Sequence of protein 2:
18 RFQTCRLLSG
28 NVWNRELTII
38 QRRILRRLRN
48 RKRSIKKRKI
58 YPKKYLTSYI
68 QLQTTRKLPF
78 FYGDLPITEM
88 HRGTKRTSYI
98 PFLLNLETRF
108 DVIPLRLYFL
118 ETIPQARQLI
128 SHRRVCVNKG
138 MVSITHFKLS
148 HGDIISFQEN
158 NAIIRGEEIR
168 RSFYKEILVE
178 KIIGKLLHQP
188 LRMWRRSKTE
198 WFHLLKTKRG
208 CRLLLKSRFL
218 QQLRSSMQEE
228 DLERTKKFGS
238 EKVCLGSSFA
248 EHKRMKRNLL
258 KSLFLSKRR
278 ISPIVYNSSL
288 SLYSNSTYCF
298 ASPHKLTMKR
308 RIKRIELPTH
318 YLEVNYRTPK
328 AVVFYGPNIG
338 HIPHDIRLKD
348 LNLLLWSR

Sequence of protein 1:
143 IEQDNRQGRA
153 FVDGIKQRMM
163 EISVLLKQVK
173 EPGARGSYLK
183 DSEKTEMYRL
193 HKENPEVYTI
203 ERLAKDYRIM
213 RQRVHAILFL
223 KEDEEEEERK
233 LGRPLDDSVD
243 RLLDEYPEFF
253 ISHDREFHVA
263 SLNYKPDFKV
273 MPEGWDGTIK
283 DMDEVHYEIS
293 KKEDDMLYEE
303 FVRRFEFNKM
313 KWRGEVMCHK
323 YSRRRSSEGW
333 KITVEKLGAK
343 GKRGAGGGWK

These two protein chains interact to form a complex.

Interface contacts:
Residue K178 in protein 2 is in contact with residue Y248 in protein 1 (closest heavy-atom distance 3.2 Å).
Residue L319 in protein 2 is in contact with residue R215 in protein 1 (closest heavy-atom distance 3.1 Å).
Residue F331 in protein 2 interacts with residue M212 in protein 1 (closest heavy-atom distance 3.4 Å).
Residue V282 in protein 2 contacts residue Q149 in protein 1 (closest heavy-atom distance 3.4 Å).
Residue R221 in protein 2 contacts residue E247 in protein 1 (closest heavy-atom distance 3.5 Å).
Residue R324 in protein 2 interacts with residue D238 in protein 1 (closest heavy-atom distance 3.3 Å).
Residue S285 in protein 2 contacts residue Q149 in protein 1 (closest heavy-atom distance 2.5 Å).
Residue L210 in protein 2 interacts with residue R243 in protein 1 (closest heavy-atom distance 3.3 Å).
Residue M224 in protein 2 contacts residue E247 in protein 1 (closest heavy-atom distance 3.3 Å).
Residue H148 in protein 2 is in contact with residue E302 in protein 1 (closest heavy-atom distance 3.3 Å).
Residue F235 in protein 2 interacts with residue K169 in protein 1 (closest heavy-atom distance 2.6 Å).
Residue R355 in protein 2 interacts with residue Y266 in protein 1 (closest heavy-atom distance 3.2 Å).
Residue N255 in protein 2 interacts with residue R148 in protein 1 (closest heavy-atom distance 3.2 Å).
Residue R167 in protein 2 interacts with residue S240 in protein 1 (closest heavy-atom distance 3.4 Å).
Residue S259 in protein 2 contacts residue R148 in protein 1 (closest heavy-atom distance 2.4 Å).
Residue H317 in protein 2 interacts with residue H255 in protein 1 (closest heavy-atom distance 3.2 Å).
Residue K327 in protein 2 interacts with residue L222 in protein 1 (closest heavy-atom distance 3.2 Å).
Residue S259 in protein 2 contacts residue Q145 in protein 1 (closest heavy-atom distance 3.1 Å).
Residue N135 in protein 2 contacts residue N310 in protein 1 (closest heavy-atom distance 3.0 Å).
Residue R324 in protein 2 is in contact with residue E226 in protein 1 (closest heavy-atom distance 3.0 Å).
Residue C241 in protein 2 is in contact with residue M161 in protein 1 (closest heavy-atom distance 3.3 Å).
Residue V240 in protein 2 interacts with residue S165 in protein 1 (closest heavy-atom distance 3.0 Å).
Residue L175 in protein 2 contacts residue Y248 in protein 1 (closest heavy-atom distance 3.1 Å).
Residue N322 in protein 2 is in contact with residue L222 in protein 1 (closest heavy-atom distance 3.0 Å).
Residue G149 in protein 2 contacts residue F303 in protein 1 (closest heavy-atom distance 3.1 Å).
Residue K233 in protein 2 interacts with residue M162 in protein 1 (closest heavy-atom distance 3.5 Å).
Residue E313 in protein 2 interacts with residue I253 in protein 1 (closest heavy-atom distance 3.1 Å).
Residue R311 in protein 2 contacts residue Y248 in protein 1 (closest heavy-atom distance 3.0 Å).
Residue M252 in protein 2 is in contact with residue A152 in protein 1 (closest heavy-atom distance 3.5 Å).
Residue R311 in protein 2 interacts with residue F251 in protein 1 (closest heavy-atom distance 3.3 Å).
Residue K136 in protein 2 is in contact with residue W314 in protein 1 (closest heavy-atom distance 3.0 Å).
Residue T316 in protein 2 interacts with residue F252 in protein 1 (closest heavy-atom distance 2.4 Å).
Residue F331 in protein 2 interacts with residue F303 in protein 1 (closest heavy-atom distance 3.3 Å).
Residue F331 in protein 2 interacts with residue R215 in protein 1 (closest heavy-atom distance 3.5 Å).
Residue S147 in protein 2 is in contact with residue R306 in protein 1 (closest heavy-atom distance 3.4 Å).
Residue H148 in protein 2 contacts residue L299 in protein 1 (closest heavy-atom distance 3.2 Å).
Residue Y171 in protein 2 interacts with residue S240 in protein 1 (closest heavy-atom distance 3.3 Å).
Residue Y332 in protein 2 interacts with residue E258 in protein 1 (closest heavy-atom distance 2.0 Å).
Residue V329 in protein 2 is in contact with residue A218 in protein 1 (closest heavy-atom distance 3.4 Å).
Residue T325 in protein 2 is in contact with residue E229 in protein 1 (closest heavy-atom distance 3.1 Å).
Residue Y332 in protein 2 interacts with residue M212 in protein 1 (closest heavy-atom distance 3.5 Å).
Residue I281 in protein 2 contacts residue Q149 in protein 1 (closest heavy-atom distance 3.5 Å).
Residue I151 in protein 2 is in contact with residue W314 in protein 1 (closest heavy-atom distance 3.1 Å).
Residue Y171 in protein 2 interacts with residue L244 in protein 1 (closest heavy-atom distance 3.4 Å).
Residue S237 in protein 2 contacts residue M162 in protein 1 (closest heavy-atom distance 3.3 Å).
Residue C241 in protein 2 interacts with residue M162 in protein 1 (closest heavy-atom distance 3.4 Å).
Residue F170 in protein 2 interacts with residue V241 in protein 1 (closest heavy-atom distance 3.4 Å).
Residue T316 in protein 2 is in contact with residue I253 in protein 1 (closest heavy-atom distance 2.4 Å).
Residue S244 in protein 2 is in contact with residue M161 in protein 1 (closest heavy-atom distance 3.6 Å).
Residue I174 in protein 2 is in contact with residue P249 in protein 1 (closest heavy-atom distance 3.5 Å).
Residue L289 in protein 2 interacts with residue A152 in protein 1 (closest heavy-atom distance 3.4 Å).
Residue G149 in protein 2 interacts with residue N310 in protein 1 (closest heavy-atom distance 2.9 Å).
Residue T316 in protein 2 contacts residue S254 in protein 1 (closest heavy-atom distance 3.2 Å).
Residue L289 in protein 2 is in contact with residue F153 in protein 1 (closest heavy-atom distance 3.5 Å).
Residue L319 in protein 2 is in contact with residue A218 in protein 1 (closest heavy-atom distance 3.5 Å).
Residue E320 in protein 2 contacts residue Y180 in protein 1 (closest heavy-atom distance 2.4 Å).
Residue E313 in protein 2 interacts with residue F251 in protein 1 (closest heavy-atom distance 3.0 Å).
Residue L314 in protein 2 contacts residue F252 in protein 1 (closest heavy-atom distance 3.2 Å).
Residue S245 in protein 2 contacts residue M161 in protein 1 (closest heavy-atom distance 3.1 Å).
Residue H148 in protein 2 is in contact with residue R306 in protein 1 (closest heavy-atom distance 2.9 Å).